Sequence of chain B:
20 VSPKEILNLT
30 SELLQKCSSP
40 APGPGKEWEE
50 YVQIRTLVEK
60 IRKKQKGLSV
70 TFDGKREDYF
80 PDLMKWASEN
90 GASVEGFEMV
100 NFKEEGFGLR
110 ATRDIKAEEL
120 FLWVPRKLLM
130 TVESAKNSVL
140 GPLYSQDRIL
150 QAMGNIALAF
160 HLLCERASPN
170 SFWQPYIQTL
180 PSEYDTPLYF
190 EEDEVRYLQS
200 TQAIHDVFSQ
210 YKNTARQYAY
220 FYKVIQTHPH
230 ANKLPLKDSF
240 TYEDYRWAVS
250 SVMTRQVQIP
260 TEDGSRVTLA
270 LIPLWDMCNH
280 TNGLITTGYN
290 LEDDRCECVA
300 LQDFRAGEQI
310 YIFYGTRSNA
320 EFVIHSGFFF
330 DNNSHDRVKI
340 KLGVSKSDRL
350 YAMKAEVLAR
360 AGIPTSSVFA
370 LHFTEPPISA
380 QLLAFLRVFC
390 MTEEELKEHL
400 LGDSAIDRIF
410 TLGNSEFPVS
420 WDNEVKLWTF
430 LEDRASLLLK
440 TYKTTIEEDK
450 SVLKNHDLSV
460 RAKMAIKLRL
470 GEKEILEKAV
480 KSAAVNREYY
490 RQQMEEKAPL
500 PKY

Sequence of chain A:
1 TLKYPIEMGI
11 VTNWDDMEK

These two protein chains interact to form a complex.

Interface contacts:
Residue L290 in chain B contacts residue Y4 in chain A (closest heavy-atom distance 4.0 Å).
Residue R316 in chain B is in contact with residue M8 in chain A (closest heavy-atom distance 2.8 Å).
Residue I311 in chain B is in contact with residue M8 in chain A (closest heavy-atom distance 3.9 Å).
Residue V256 in chain B interacts with residue I6 in chain A (closest heavy-atom distance 3.6 Å).
Residue Q255 in chain B interacts with residue M8 in chain A (closest heavy-atom distance 3.9 Å).
Residue N154 in chain B contacts residue N13 in chain A (closest heavy-atom distance 3.0 Å).
Residue Q257 in chain B interacts with residue I10 in chain A (closest heavy-atom distance 3.5 Å).
Residue G287 in chain B contacts residue Y4 in chain A (closest heavy-atom distance 3.3 Å).
Residue I284 in chain B contacts residue I6 in chain A (closest heavy-atom distance 3.6 Å).
Residue P259 in chain B is in contact with residue Y4 in chain A (closest heavy-atom distance 3.8 Å).
Residue M152 in chain B interacts with residue D15 in chain A (closest heavy-atom distance 4.0 Å).
Residue T286 in chain B contacts residue L2 in chain A (closest heavy-atom distance 3.5 Å).
Residue Q216 in chain B is in contact with residue D16 in chain A (closest heavy-atom distance 2.9 Å).
Residue Q255 in chain B is in contact with residue G9 in chain A (closest heavy-atom distance 2.9 Å).
Residue V248 in chain B interacts with residue W14 in chain A (closest heavy-atom distance 3.7 Å).
Residue G287 in chain B interacts with residue I6 in chain A (closest heavy-atom distance 3.7 Å).
Residue N212 in chain B is in contact with residue D15 in chain A (closest heavy-atom distance 3.7 Å).
Residue H324 in chain B interacts with residue V11 in chain A (closest heavy-atom distance 3.9 Å).
Residue R215 in chain B contacts residue M17 in chain A (closest heavy-atom distance 3.5 Å).
Residue V256 in chain B is in contact with residue E7 in chain A (closest heavy-atom distance 3.5 Å).
Residue S37 in chain B interacts with residue M17 in chain A (closest heavy-atom distance 4.0 Å).
Residue Y313 in chain B is in contact with residue E7 in chain A (closest heavy-atom distance 3.1 Å).
Residue R316 in chain B interacts with residue G9 in chain A (closest heavy-atom distance 3.5 Å).
Residue T286 in chain B interacts with residue I6 in chain A (closest heavy-atom distance 2.8 Å).
Residue R316 in chain B contacts residue E7 in chain A (closest heavy-atom distance 3.0 Å).
Residue I284 in chain B interacts with residue P5 in chain A (closest heavy-atom distance 4.0 Å).
Residue T286 in chain B is in contact with residue P5 in chain A (closest heavy-atom distance 3.5 Å).
Residue M252 in chain B is in contact with residue W14 in chain A (closest heavy-atom distance 4.0 Å).
Residue R254 in chain B interacts with residue M8 in chain A (closest heavy-atom distance 3.8 Å).
Residue M252 in chain B contacts residue G9 in chain A (closest heavy-atom distance 3.7 Å).
Residue M152 in chain B is in contact with residue D16 in chain A (closest heavy-atom distance 3.5 Å).
Residue W274 in chain B interacts with residue I6 in chain A (closest heavy-atom distance 3.7 Å).
Residue R215 in chain B contacts residue D15 in chain A (closest heavy-atom distance 3.6 Å).
Residue I284 in chain B contacts residue L2 in chain A (closest heavy-atom distance 3.7 Å).
Residue I155 in chain B interacts with residue W14 in chain A (closest heavy-atom distance 3.8 Å).
Residue Q255 in chain B is in contact with residue W14 in chain A (closest heavy-atom distance 3.9 Å).
Residue W274 in chain B interacts with residue M8 in chain A (closest heavy-atom distance 3.5 Å).
Residue I258 in chain B contacts residue I6 in chain A (closest heavy-atom distance 4.1 Å).
Residue N154 in chain B interacts with residue T12 in chain A (closest heavy-atom distance 2.9 Å).
Residue Q255 in chain B interacts with residue E7 in chain A (closest heavy-atom distance 3.6 Å).
Residue Q216 in chain B interacts with residue W14 in chain A (closest heavy-atom distance 2.7 Å).
Residue V251 in chain B is in contact with residue W14 in chain A (closest heavy-atom distance 3.9 Å).
Residue R215 in chain B is in contact with residue D16 in chain A (closest heavy-atom distance 2.5 Å).
Residue R316 in chain B is in contact with residue V11 in chain A (closest heavy-atom distance 3.6 Å).
Residue M152 in chain B interacts with residue W14 in chain A (closest heavy-atom distance 3.5 Å).
Residue V256 in chain B contacts residue I10 in chain A (closest heavy-atom distance 4.0 Å).
Residue N212 in chain B is in contact with residue W14 in chain A (closest heavy-atom distance 3.8 Å).
Residue T253 in chain B contacts residue G9 in chain A (closest heavy-atom distance 3.9 Å).
Residue Y313 in chain B is in contact with residue M8 in chain A (closest heavy-atom distance 3.2 Å).
Residue M152 in chain B is in contact with residue N13 in chain A (closest heavy-atom distance 3.4 Å).
Residue Q255 in chain B contacts residue T12 in chain A (closest heavy-atom distance 3.0 Å).
Residue N154 in chain B is in contact with residue W14 in chain A (closest heavy-atom distance 3.5 Å).
Residue Q255 in chain B interacts with residue I10 in chain A (closest heavy-atom distance 3.1 Å).
Residue L268 in chain B is in contact with residue T12 in chain A (closest heavy-atom distance 4.1 Å).
Residue Y288 in chain B interacts with residue Y4 in chain A (closest heavy-atom distance 3.0 Å).
Residue C277 in chain B interacts with residue M8 in chain A (closest heavy-atom distance 4.0 Å).
Residue Y288 in chain B interacts with residue I6 in chain A (closest heavy-atom distance 3.8 Å).
Residue D275 in chain B is in contact with residue M8 in chain A (closest heavy-atom distance 3.4 Å).
Residue T285 in chain B contacts residue L2 in chain A (closest heavy-atom distance 4.1 Å).
Residue R254 in chain B is in contact with residue G9 in chain A (closest heavy-atom distance 3.9 Å).